These two protein chains interact to form a complex.

Contacts between the two chains:
Residue M531 in chain A contacts residue P285 in chain B (closest heavy-atom distance 3.5 Å).
Residue Q966 in chain A contacts residue V75 in chain B (closest heavy-atom distance 2.8 Å).
Residue Y998 in chain A interacts with residue D120 in chain B (closest heavy-atom distance 3.0 Å).
Residue L985 in chain A is in contact with residue R54 in chain B (closest heavy-atom distance 3.2 Å).
Residue H535 in chain A interacts with residue R284 in chain B (closest heavy-atom distance 3.5 Å).
Residue E973 in chain A interacts with residue N76 in chain B (closest heavy-atom distance 3.4 Å).
Residue D936 in chain A interacts with residue W56 in chain B (closest heavy-atom distance 3.1 Å).
Residue W1012 in chain A interacts with residue Q27 in chain B (closest heavy-atom distance 3.2 Å).
Residue R1002 in chain A interacts with residue G219 in chain B (closest heavy-atom distance 3.0 Å).
Residue V967 in chain A contacts residue V75 in chain B (closest heavy-atom distance 3.3 Å).
Residue W1012 in chain A interacts with residue I229 in chain B (closest heavy-atom distance 3.4 Å).
Residue S987 in chain A contacts residue E50 in chain B (closest heavy-atom distance 3.2 Å).
Residue W1012 in chain A interacts with residue I124 in chain B (closest heavy-atom distance 3.4 Å).
Residue S1011 in chain A is in contact with residue R30 in chain B (closest heavy-atom distance 3.1 Å).
Residue A989 in chain A contacts residue E50 in chain B (closest heavy-atom distance 3.4 Å).
Residue S987 in chain A contacts residue V52 in chain B (closest heavy-atom distance 3.5 Å).
Residue L971 in chain A is in contact with residue N76 in chain B (closest heavy-atom distance 2.8 Å).
Residue S990 in chain A contacts residue M49 in chain B (closest heavy-atom distance 3.4 Å).
Residue E459 in chain A contacts residue R273 in chain B (closest heavy-atom distance 2.8 Å).
Residue R1008 in chain A is in contact with residue L225 in chain B (closest heavy-atom distance 3.0 Å).
Residue A1001 in chain A interacts with residue F34 in chain B (closest heavy-atom distance 3.5 Å).
Residue E973 in chain A contacts residue R59 in chain B (closest heavy-atom distance 3.4 Å).
Residue S1010 in chain A is in contact with residue D120 in chain B (closest heavy-atom distance 3.2 Å).
Residue D383 in chain A is in contact with residue T83 in chain B (closest heavy-atom distance 3.4 Å).
Residue F997 in chain A is in contact with residue N37 in chain B (closest heavy-atom distance 3.4 Å).
Residue A989 in chain A is in contact with residue L105 in chain B (closest heavy-atom distance 3.4 Å).
Residue D386 in chain A is in contact with residue Y85 in chain B (closest heavy-atom distance 2.8 Å).
Residue A962 in chain A interacts with residue K71 in chain B (closest heavy-atom distance 3.4 Å).
Residue N988 in chain A interacts with residue E50 in chain B (closest heavy-atom distance 3.0 Å).
Residue V995 in chain A contacts residue R45 in chain B (closest heavy-atom distance 3.5 Å).
Residue Q966 in chain A is in contact with residue R72 in chain B (closest heavy-atom distance 3.2 Å).
Residue K532 in chain A is in contact with residue E288 in chain B (closest heavy-atom distance 3.0 Å).
Residue K463 in chain A is in contact with residue Q276 in chain B (closest heavy-atom distance 3.1 Å).
Residue Y998 in chain A contacts residue N38 in chain B (closest heavy-atom distance 3.3 Å).
Residue R1008 in chain A is in contact with residue L227 in chain B (closest heavy-atom distance 3.5 Å).
Residue P984 in chain A interacts with residue E61 in chain B (closest heavy-atom distance 3.5 Å).
Residue S1011 in chain A interacts with residue Q27 in chain B (closest heavy-atom distance 3.2 Å).
Residue M1000 in chain A is in contact with residue R45 in chain B (closest heavy-atom distance 3.5 Å).
Residue D1007 in chain A contacts residue K222 in chain B (closest heavy-atom distance 3.2 Å).
Residue G970 in chain A contacts residue N76 in chain B (closest heavy-atom distance 3.0 Å).
Residue M958 in chain A is in contact with residue Y95 in chain B (closest heavy-atom distance 3.5 Å).
Residue D383 in chain A contacts residue Y85 in chain B (closest heavy-atom distance 3.2 Å).
Residue G487 in chain A contacts residue R273 in chain B (closest heavy-atom distance 3.4 Å).
Residue Y935 in chain A interacts with residue Q86 in chain B (closest heavy-atom distance 3.2 Å).
Residue V995 in chain A is in contact with residue N38 in chain B (closest heavy-atom distance 3.3 Å).
Residue R1013 in chain A is in contact with residue Q27 in chain B (closest heavy-atom distance 3.0 Å).
Residue D383 in chain A is in contact with residue Q86 in chain B (closest heavy-atom distance 3.4 Å).
Residue D387 in chain A contacts residue Y85 in chain B (closest heavy-atom distance 3.2 Å).
Residue C359 in chain A interacts with residue D81 in chain B (closest heavy-atom distance 3.4 Å).
Residue F997 in chain A contacts residue N38 in chain B (closest heavy-atom distance 3.2 Å).
Residue Y998 in chain A is in contact with residue F34 in chain B (closest heavy-atom distance 3.5 Å).
Residue L971 in chain A interacts with residue V75 in chain B (closest heavy-atom distance 3.4 Å).
Residue S1011 in chain A contacts residue D120 in chain B (closest heavy-atom distance 3.1 Å).
Residue S537 in chain A interacts with residue R284 in chain B (closest heavy-atom distance 3.2 Å).
Residue R390 in chain A interacts with residue Q89 in chain B (closest heavy-atom distance 3.4 Å).
Residue E540 in chain A is in contact with residue H283 in chain B (closest heavy-atom distance 3.3 Å).
Residue Q966 in chain A contacts residue V73 in chain B (closest heavy-atom distance 2.9 Å).
Residue L968 in chain A is in contact with residue V75 in chain B (closest heavy-atom distance 2.8 Å).
Residue G972 in chain A interacts with residue G58 in chain B (closest heavy-atom distance 3.5 Å).
Residue L968 in chain A contacts residue P77 in chain B (closest heavy-atom distance 3.0 Å).

Sequence of chain B:
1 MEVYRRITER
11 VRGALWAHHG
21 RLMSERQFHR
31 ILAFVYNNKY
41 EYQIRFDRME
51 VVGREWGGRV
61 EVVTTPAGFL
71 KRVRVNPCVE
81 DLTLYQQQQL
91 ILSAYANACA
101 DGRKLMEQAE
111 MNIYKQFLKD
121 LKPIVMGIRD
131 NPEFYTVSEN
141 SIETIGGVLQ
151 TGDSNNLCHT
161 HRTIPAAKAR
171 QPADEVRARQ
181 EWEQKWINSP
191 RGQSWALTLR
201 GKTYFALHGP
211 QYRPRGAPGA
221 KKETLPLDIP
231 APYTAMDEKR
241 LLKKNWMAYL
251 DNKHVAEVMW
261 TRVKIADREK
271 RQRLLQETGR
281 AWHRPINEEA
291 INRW

Sequence of chain A:
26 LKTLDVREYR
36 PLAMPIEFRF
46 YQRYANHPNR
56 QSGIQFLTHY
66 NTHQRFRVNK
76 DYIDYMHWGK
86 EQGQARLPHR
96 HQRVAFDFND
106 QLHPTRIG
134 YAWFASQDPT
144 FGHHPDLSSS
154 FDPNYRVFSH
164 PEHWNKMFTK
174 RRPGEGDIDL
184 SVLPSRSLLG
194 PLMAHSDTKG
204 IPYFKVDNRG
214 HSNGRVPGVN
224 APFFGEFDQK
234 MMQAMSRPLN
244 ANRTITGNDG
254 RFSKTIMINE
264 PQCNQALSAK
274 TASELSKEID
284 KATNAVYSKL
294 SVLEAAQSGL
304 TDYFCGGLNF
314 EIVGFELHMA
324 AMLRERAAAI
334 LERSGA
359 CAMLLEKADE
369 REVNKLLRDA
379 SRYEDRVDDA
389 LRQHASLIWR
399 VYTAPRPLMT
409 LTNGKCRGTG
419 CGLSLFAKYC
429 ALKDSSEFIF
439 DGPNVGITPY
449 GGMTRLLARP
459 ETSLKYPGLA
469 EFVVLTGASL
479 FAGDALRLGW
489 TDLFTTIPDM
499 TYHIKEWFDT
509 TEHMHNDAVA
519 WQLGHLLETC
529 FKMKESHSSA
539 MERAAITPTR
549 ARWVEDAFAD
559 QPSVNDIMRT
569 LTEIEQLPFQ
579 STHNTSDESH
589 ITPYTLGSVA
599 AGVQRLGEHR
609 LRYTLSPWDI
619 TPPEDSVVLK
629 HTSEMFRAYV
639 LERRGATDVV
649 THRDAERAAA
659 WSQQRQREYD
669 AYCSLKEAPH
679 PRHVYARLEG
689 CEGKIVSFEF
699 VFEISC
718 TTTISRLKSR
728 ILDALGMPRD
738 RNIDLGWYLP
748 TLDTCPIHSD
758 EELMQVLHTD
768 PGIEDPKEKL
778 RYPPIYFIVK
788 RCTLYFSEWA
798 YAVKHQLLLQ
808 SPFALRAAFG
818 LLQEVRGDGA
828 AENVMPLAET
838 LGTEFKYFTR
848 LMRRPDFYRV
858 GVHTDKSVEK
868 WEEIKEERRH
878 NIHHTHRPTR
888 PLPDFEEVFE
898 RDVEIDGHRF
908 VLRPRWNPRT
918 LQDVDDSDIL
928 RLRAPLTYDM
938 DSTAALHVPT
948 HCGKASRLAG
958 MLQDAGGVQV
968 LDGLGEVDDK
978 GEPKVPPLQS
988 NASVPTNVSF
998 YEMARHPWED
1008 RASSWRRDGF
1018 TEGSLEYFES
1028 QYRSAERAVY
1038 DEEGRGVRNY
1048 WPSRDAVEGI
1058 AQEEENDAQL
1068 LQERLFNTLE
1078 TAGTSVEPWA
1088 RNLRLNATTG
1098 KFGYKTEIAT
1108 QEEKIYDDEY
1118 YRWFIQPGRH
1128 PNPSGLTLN